Contacts between the two chains:
Residue G83 in the first protein contacts residue S298 in the second protein (closest heavy-atom distance 5.0 Å).
Residue V82 in the first protein contacts residue G299 in the second protein (closest heavy-atom distance 3.6 Å).
Residue I81 in the first protein interacts with residue S298 in the second protein (closest heavy-atom distance 3.5 Å).
Residue V82 in the first protein is in contact with residue S298 in the second protein (closest heavy-atom distance 2.7 Å).

This data describes a binding interaction between two proteins.

Sequence of the second protein:
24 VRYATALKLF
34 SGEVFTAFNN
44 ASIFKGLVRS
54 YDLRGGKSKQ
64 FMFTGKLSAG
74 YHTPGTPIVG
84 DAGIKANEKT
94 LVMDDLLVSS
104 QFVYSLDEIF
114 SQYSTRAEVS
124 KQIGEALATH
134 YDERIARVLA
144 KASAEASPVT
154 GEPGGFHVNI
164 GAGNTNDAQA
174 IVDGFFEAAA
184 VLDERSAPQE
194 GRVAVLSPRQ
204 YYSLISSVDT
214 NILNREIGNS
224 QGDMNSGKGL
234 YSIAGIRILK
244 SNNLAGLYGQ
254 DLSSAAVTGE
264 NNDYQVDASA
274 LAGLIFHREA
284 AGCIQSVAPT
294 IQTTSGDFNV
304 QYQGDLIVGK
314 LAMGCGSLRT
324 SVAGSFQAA

Sequence of the first protein:
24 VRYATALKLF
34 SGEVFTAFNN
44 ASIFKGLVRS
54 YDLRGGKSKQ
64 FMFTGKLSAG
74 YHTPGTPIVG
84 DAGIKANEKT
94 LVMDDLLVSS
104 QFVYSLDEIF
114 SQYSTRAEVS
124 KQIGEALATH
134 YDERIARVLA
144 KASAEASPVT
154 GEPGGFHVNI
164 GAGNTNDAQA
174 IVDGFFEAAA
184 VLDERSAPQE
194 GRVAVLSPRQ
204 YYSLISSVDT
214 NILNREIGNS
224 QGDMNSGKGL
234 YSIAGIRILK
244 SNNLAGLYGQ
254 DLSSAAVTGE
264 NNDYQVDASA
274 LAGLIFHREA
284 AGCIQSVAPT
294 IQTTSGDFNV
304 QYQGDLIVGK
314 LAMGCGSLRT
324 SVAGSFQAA